Sequence of chain A:
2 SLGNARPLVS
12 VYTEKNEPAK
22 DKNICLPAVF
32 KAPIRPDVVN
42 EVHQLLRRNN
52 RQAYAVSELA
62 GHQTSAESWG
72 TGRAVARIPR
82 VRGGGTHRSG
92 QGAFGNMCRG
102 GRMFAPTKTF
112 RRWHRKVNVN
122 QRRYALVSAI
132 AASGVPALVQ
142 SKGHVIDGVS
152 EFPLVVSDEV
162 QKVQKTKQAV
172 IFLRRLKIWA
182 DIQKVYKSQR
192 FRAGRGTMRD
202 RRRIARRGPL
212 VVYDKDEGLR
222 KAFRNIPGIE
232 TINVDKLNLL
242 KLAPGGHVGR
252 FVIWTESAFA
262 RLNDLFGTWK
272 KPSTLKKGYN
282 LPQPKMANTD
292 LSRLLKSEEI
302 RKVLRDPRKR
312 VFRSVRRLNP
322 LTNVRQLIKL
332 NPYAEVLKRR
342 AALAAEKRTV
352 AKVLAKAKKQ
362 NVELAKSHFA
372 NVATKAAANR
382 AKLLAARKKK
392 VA

Contacts between the two chains:
Residue S142 in chain A is in contact with residue F18 in chain B (closest heavy-atom distance 4.1 Å).
Residue K32 in chain A interacts with residue A2 in chain B (closest heavy-atom distance 3.9 Å).
Residue K297 in chain A is in contact with residue Y73 in chain B (closest heavy-atom distance 4.7 Å).
Residue V136 in chain A contacts residue A2 in chain B (closest heavy-atom distance 4.7 Å).
Residue I147 in chain A is in contact with residue N80 in chain B (closest heavy-atom distance 3.1 Å).
Residue S151 in chain A is in contact with residue N80 in chain B (closest heavy-atom distance 3.9 Å).
Residue V150 in chain A is in contact with residue T81 in chain B (closest heavy-atom distance 4.5 Å).
Residue V150 in chain A contacts residue N80 in chain B (closest heavy-atom distance 2.8 Å).
Residue P37 in chain A interacts with residue I11 in chain B (closest heavy-atom distance 4.0 Å).
Residue A138 in chain A is in contact with residue I47 in chain B (closest heavy-atom distance 4.0 Å).
Residue F31 in chain A contacts residue A2 in chain B (closest heavy-atom distance 3.6 Å).
Residue V136 in chain A contacts residue T3 in chain B (closest heavy-atom distance 3.7 Å).
Residue F252 in chain A contacts residue K79 in chain B (closest heavy-atom distance 3.3 Å).
Residue I35 in chain A interacts with residue I11 in chain B (closest heavy-atom distance 4.3 Å).
Residue G144 in chain A interacts with residue A17 in chain B (closest heavy-atom distance 4.4 Å).
Residue D291 in chain A is in contact with residue S4 in chain B (closest heavy-atom distance 3.7 Å).
Residue A138 in chain A interacts with residue G46 in chain B (closest heavy-atom distance 4.3 Å).
Residue R7 in chain A interacts with residue R76 in chain B (closest heavy-atom distance 4.5 Å).
Residue S142 in chain A interacts with residue N16 in chain B (closest heavy-atom distance 2.9 Å).
Residue S142 in chain A contacts residue A17 in chain B (closest heavy-atom distance 3.2 Å).
Residue S293 in chain A interacts with residue S5 in chain B (closest heavy-atom distance 4.2 Å).
Residue K143 in chain A contacts residue A17 in chain B (closest heavy-atom distance 4.0 Å).
Residue D291 in chain A interacts with residue H6 in chain B (closest heavy-atom distance 3.8 Å).
Residue H248 in chain A is in contact with residue N15 in chain B (closest heavy-atom distance 3.8 Å).
Residue S142 in chain A interacts with residue I12 in chain B (closest heavy-atom distance 3.3 Å).
Residue P137 in chain A is in contact with residue I47 in chain B (closest heavy-atom distance 4.2 Å).
Residue V136 in chain A is in contact with residue N8 in chain B (closest heavy-atom distance 3.9 Å).
Residue P137 in chain A is in contact with residue A78 in chain B (closest heavy-atom distance 4.8 Å).
Residue V249 in chain A interacts with residue I11 in chain B (closest heavy-atom distance 3.7 Å).
Residue P137 in chain A is in contact with residue K79 in chain B (closest heavy-atom distance 4.8 Å).
Residue V150 in chain A contacts residue K79 in chain B (closest heavy-atom distance 3.0 Å).
Residue F153 in chain A contacts residue R76 in chain B (closest heavy-atom distance 3.7 Å).
Residue T290 in chain A contacts residue H6 in chain B (closest heavy-atom distance 3.7 Å).
Residue L139 in chain A is in contact with residue I11 in chain B (closest heavy-atom distance 4.0 Å).
Residue T290 in chain A contacts residue S4 in chain B (closest heavy-atom distance 3.3 Å).
Residue I147 in chain A contacts residue K79 in chain B (closest heavy-atom distance 3.4 Å).
Residue A138 in chain A interacts with residue N8 in chain B (closest heavy-atom distance 4.0 Å).
Residue F153 in chain A is in contact with residue K79 in chain B (closest heavy-atom distance 3.4 Å).
Residue S151 in chain A contacts residue K79 in chain B (closest heavy-atom distance 2.6 Å).
Residue D148 in chain A interacts with residue N80 in chain B (closest heavy-atom distance 3.2 Å).
Residue Q141 in chain A is in contact with residue F18 in chain B (closest heavy-atom distance 3.2 Å).
Residue S151 in chain A interacts with residue R83 in chain B (closest heavy-atom distance 4.9 Å).
Residue E152 in chain A is in contact with residue R76 in chain B (closest heavy-atom distance 3.0 Å).
Residue V10 in chain A is in contact with residue R76 in chain B (closest heavy-atom distance 4.0 Å).
Residue G149 in chain A interacts with residue N80 in chain B (closest heavy-atom distance 3.9 Å).
Residue P137 in chain A contacts residue P77 in chain B (closest heavy-atom distance 4.1 Å).
Residue F153 in chain A is in contact with residue A78 in chain B (closest heavy-atom distance 3.9 Å).
Residue D291 in chain A is in contact with residue S5 in chain B (closest heavy-atom distance 3.6 Å).
Residue T290 in chain A contacts residue L7 in chain B (closest heavy-atom distance 3.5 Å).
Residue R7 in chain A contacts residue A2 in chain B (closest heavy-atom distance 4.3 Å).
Residue L9 in chain A contacts residue R76 in chain B (closest heavy-atom distance 3.2 Å).
Residue L139 in chain A interacts with residue I12 in chain B (closest heavy-atom distance 3.7 Å).
Residue R7 in chain A interacts with residue T3 in chain B (closest heavy-atom distance 4.7 Å).
Residue A138 in chain A interacts with residue I12 in chain B (closest heavy-atom distance 4.2 Å).
Residue S293 in chain A contacts residue H6 in chain B (closest heavy-atom distance 3.3 Å).
Residue P154 in chain A interacts with residue R76 in chain B (closest heavy-atom distance 3.7 Å).
Residue E152 in chain A contacts residue K79 in chain B (closest heavy-atom distance 3.2 Å).
Residue L139 in chain A is in contact with residue N8 in chain B (closest heavy-atom distance 3.7 Å).
Residue L292 in chain A is in contact with residue H6 in chain B (closest heavy-atom distance 3.4 Å).
Residue G144 in chain A interacts with residue F18 in chain B (closest heavy-atom distance 4.0 Å).

The following describes two proteins that form a bound complex.

Sequence of chain B:
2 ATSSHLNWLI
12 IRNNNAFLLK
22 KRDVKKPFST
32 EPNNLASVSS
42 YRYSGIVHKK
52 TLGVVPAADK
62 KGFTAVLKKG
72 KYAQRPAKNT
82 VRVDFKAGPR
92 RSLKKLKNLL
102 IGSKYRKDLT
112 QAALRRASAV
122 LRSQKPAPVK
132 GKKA